Sequence of the second protein:
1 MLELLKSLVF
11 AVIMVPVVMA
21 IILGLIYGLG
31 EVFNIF

Interface contacts:
Residue F1020 in the first protein is in contact with residue G30 in the second protein (closest heavy-atom distance 4.0 Å).
Residue S530 in the first protein interacts with residue E31 in the second protein (closest heavy-atom distance 4.7 Å).
Residue Y541 in the first protein interacts with residue F36 in the second protein (closest heavy-atom distance 3.3 Å).
Residue M987 in the first protein is in contact with residue M14 in the second protein (closest heavy-atom distance 3.5 Å).
Residue F1021 in the first protein contacts residue F33 in the second protein (closest heavy-atom distance 4.3 Å).
Residue L353 in the first protein contacts residue V12 in the second protein (closest heavy-atom distance 3.7 Å).
Residue H526 in the first protein is in contact with residue N34 in the second protein (closest heavy-atom distance 4.7 Å).
Residue H526 in the first protein is in contact with residue E31 in the second protein (closest heavy-atom distance 3.2 Å).
Residue L1017 in the first protein contacts residue L29 in the second protein (closest heavy-atom distance 4.0 Å).
Residue V1016 in the first protein contacts residue I22 in the second protein (closest heavy-atom distance 4.3 Å).
Residue M519 in the first protein contacts residue L23 in the second protein (closest heavy-atom distance 3.6 Å).
Residue S530 in the first protein is in contact with residue G30 in the second protein (closest heavy-atom distance 3.5 Å).
Residue L544 in the first protein is in contact with residue F36 in the second protein (closest heavy-atom distance 4.7 Å).
Residue H526 in the first protein interacts with residue G30 in the second protein (closest heavy-atom distance 3.9 Å).
Residue V1016 in the first protein interacts with residue L25 in the second protein (closest heavy-atom distance 4.0 Å).
Residue S530 in the first protein contacts residue F33 in the second protein (closest heavy-atom distance 4.9 Å).
Residue I1019 in the first protein interacts with residue I26 in the second protein (closest heavy-atom distance 3.4 Å).
Residue V1016 in the first protein contacts residue I26 in the second protein (closest heavy-atom distance 3.5 Å).
Residue F1020 in the first protein is in contact with residue L29 in the second protein (closest heavy-atom distance 3.7 Å).
Residue L353 in the first protein interacts with residue V15 in the second protein (closest heavy-atom distance 4.1 Å).
Residue L976 in the first protein is in contact with residue I22 in the second protein (closest heavy-atom distance 4.0 Å).
Residue L976 in the first protein interacts with residue I26 in the second protein (closest heavy-atom distance 4.3 Å).
Residue V1012 in the first protein contacts residue L25 in the second protein (closest heavy-atom distance 4.7 Å).
Residue I534 in the first protein contacts residue F33 in the second protein (closest heavy-atom distance 3.5 Å).
Residue S523 in the first protein interacts with residue I26 in the second protein (closest heavy-atom distance 4.8 Å).
Residue H526 in the first protein is in contact with residue G28 in the second protein (closest heavy-atom distance 4.9 Å).
Residue L976 in the first protein interacts with residue L23 in the second protein (closest heavy-atom distance 4.4 Å).
Residue I983 in the first protein is in contact with residue V18 in the second protein (closest heavy-atom distance 4.1 Å).
Residue S537 in the first protein is in contact with residue F36 in the second protein (closest heavy-atom distance 4.8 Å).
Residue L353 in the first protein is in contact with residue L8 in the second protein (closest heavy-atom distance 4.6 Å).
Residue F520 in the first protein contacts residue L23 in the second protein (closest heavy-atom distance 4.9 Å).
Residue V1016 in the first protein interacts with residue L29 in the second protein (closest heavy-atom distance 4.1 Å).
Residue L350 in the first protein contacts residue A11 in the second protein (closest heavy-atom distance 3.7 Å).
Residue F1020 in the first protein is in contact with residue F33 in the second protein (closest heavy-atom distance 3.5 Å).
Residue I349 in the first protein interacts with residue L8 in the second protein (closest heavy-atom distance 4.9 Å).
Residue L544 in the first protein is in contact with residue F33 in the second protein (closest heavy-atom distance 4.0 Å).
Residue R540 in the first protein interacts with residue F36 in the second protein (closest heavy-atom distance 2.7 Å).
Residue L353 in the first protein interacts with residue A11 in the second protein (closest heavy-atom distance 4.6 Å).
Residue S530 in the first protein contacts residue N34 in the second protein (closest heavy-atom distance 3.2 Å).
Residue F358 in the first protein interacts with residue M19 in the second protein (closest heavy-atom distance 3.5 Å).
Residue Y541 in the first protein contacts residue F33 in the second protein (closest heavy-atom distance 2.8 Å).
Residue L980 in the first protein interacts with residue V18 in the second protein (closest heavy-atom distance 3.8 Å).
Residue H526 in the first protein contacts residue I26 in the second protein (closest heavy-atom distance 4.2 Å).
Residue L980 in the first protein interacts with residue I22 in the second protein (closest heavy-atom distance 3.8 Å).
Residue L357 in the first protein is in contact with residue M19 in the second protein (closest heavy-atom distance 3.0 Å).
Residue V354 in the first protein is in contact with residue V15 in the second protein (closest heavy-atom distance 4.1 Å).
Residue S523 in the first protein interacts with residue L23 in the second protein (closest heavy-atom distance 4.3 Å).
Residue F516 in the first protein interacts with residue M19 in the second protein (closest heavy-atom distance 4.0 Å).
Residue L984 in the first protein is in contact with residue V15 in the second protein (closest heavy-atom distance 3.3 Å).
Residue L984 in the first protein contacts residue V18 in the second protein (closest heavy-atom distance 3.5 Å).
Residue I983 in the first protein contacts residue I22 in the second protein (closest heavy-atom distance 4.7 Å).
Residue Y541 in the first protein contacts residue N34 in the second protein (closest heavy-atom distance 5.0 Å).
Residue S523 in the first protein is in contact with residue Y27 in the second protein (closest heavy-atom distance 4.7 Å).
Residue L980 in the first protein is in contact with residue M19 in the second protein (closest heavy-atom distance 3.2 Å).
Residue L357 in the first protein is in contact with residue V15 in the second protein (closest heavy-atom distance 4.0 Å).
Residue M987 in the first protein is in contact with residue V18 in the second protein (closest heavy-atom distance 4.8 Å).
Residue H526 in the first protein contacts residue Y27 in the second protein (closest heavy-atom distance 2.8 Å).
Residue F1020 in the first protein is in contact with residue I26 in the second protein (closest heavy-atom distance 3.6 Å).
Residue L984 in the first protein is in contact with residue M14 in the second protein (closest heavy-atom distance 4.0 Å).

This data describes a binding interaction between two proteins.

Sequence of the first protein:
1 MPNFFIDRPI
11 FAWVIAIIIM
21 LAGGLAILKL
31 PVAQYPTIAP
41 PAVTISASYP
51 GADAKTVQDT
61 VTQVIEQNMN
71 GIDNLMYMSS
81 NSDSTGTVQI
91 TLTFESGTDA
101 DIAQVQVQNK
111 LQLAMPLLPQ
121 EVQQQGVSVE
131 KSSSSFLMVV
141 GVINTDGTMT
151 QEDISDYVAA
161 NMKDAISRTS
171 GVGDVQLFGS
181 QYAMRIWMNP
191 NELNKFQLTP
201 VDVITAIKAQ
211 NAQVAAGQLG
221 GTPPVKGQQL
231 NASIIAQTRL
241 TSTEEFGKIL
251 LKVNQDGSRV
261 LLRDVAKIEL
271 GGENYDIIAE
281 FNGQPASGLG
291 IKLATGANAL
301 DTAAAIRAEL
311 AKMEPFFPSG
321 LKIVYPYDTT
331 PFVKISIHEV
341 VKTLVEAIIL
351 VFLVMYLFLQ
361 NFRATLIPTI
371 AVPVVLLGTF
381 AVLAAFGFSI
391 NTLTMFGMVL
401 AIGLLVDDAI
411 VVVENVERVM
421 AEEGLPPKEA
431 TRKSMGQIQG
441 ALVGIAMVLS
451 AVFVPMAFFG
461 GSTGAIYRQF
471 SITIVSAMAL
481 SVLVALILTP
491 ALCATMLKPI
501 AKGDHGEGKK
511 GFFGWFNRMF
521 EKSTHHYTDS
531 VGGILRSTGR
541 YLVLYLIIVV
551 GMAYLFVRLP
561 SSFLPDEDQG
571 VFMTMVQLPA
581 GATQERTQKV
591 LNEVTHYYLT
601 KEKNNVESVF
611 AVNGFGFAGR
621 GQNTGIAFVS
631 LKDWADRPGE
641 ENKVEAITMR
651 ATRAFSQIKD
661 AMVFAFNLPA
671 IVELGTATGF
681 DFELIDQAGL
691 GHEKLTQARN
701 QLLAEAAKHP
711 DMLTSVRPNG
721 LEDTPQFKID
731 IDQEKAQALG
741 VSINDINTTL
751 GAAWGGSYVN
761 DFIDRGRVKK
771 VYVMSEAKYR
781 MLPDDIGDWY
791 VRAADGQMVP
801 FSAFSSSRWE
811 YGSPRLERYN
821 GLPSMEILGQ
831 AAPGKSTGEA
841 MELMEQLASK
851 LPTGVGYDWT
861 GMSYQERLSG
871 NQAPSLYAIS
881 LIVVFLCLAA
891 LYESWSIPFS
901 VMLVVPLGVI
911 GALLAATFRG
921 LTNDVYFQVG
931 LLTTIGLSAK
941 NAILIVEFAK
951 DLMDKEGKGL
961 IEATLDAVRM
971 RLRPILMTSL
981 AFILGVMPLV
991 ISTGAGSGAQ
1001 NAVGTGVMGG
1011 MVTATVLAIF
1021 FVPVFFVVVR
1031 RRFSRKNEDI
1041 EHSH